These two protein chains interact to form a complex.

Sequence of chain B:
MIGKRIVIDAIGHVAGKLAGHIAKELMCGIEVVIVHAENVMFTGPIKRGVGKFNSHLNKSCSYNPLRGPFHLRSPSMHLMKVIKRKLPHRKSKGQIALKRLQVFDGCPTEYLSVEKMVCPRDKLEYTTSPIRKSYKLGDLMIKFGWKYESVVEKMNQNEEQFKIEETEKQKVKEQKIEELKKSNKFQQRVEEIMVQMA

Sequence of chain A:
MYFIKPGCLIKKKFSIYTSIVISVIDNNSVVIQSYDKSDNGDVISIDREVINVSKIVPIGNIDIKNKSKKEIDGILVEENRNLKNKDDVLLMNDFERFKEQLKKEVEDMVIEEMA

Residue-level contacts at the interface:
Residue M194 in chain B interacts with residue K110 in chain A (closest heavy-atom distance 4.5 Å).
Residue I193 in chain B contacts residue V113 in chain A (closest heavy-atom distance 3.3 Å).
Residue Y126 in chain B contacts residue K20 in chain A (closest heavy-atom distance 4.3 Å).
Residue V190 in chain B is in contact with residue V117 in chain A (closest heavy-atom distance 4.9 Å).
Residue R189 in chain B is in contact with residue M121 in chain A (closest heavy-atom distance 3.8 Å).
Residue R189 in chain B interacts with residue V117 in chain A (closest heavy-atom distance 4.5 Å).
Residue M194 in chain B contacts residue V113 in chain A (closest heavy-atom distance 4.8 Å).
Residue R189 in chain B is in contact with residue E120 in chain A (closest heavy-atom distance 5.0 Å).
Residue I193 in chain B contacts residue V117 in chain A (closest heavy-atom distance 4.5 Å).
Residue K181 in chain B contacts residue E114 in chain A (closest heavy-atom distance 5.0 Å).
Residue K185 in chain B contacts residue M121 in chain A (closest heavy-atom distance 3.5 Å).
Residue F186 in chain B is in contact with residue E114 in chain A (closest heavy-atom distance 3.6 Å).
Residue I177 in chain B contacts residue I118 in chain A (closest heavy-atom distance 4.5 Å).
Residue L180 in chain B is in contact with residue M121 in chain A (closest heavy-atom distance 5.0 Å).
Residue F186 in chain B is in contact with residue M121 in chain A (closest heavy-atom distance 4.5 Å).
Residue F186 in chain B contacts residue V117 in chain A (closest heavy-atom distance 3.5 Å).
Residue F186 in chain B interacts with residue I118 in chain A (closest heavy-atom distance 3.4 Å).
Residue M197 in chain B contacts residue V113 in chain A (closest heavy-atom distance 4.0 Å).